Sequence of protein 1:
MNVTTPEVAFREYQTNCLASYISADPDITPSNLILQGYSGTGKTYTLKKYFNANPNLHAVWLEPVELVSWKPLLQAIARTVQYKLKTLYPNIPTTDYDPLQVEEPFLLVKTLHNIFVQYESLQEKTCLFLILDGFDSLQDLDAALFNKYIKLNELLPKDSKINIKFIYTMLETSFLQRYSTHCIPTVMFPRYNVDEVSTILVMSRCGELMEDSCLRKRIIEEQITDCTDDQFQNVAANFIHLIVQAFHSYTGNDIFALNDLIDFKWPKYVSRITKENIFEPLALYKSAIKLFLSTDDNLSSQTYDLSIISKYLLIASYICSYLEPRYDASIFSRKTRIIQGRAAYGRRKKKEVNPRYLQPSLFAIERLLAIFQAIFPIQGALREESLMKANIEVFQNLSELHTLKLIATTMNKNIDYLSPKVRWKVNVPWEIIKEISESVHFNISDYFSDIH

The following describes two proteins that form a bound complex.

Sequence of protein 2:
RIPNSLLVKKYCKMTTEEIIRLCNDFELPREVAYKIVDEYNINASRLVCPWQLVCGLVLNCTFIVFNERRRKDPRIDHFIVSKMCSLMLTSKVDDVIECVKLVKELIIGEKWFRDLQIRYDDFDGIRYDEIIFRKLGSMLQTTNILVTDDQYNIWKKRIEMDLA

Interface contacts:
Residue L408 in protein 1 is in contact with residue K367 in protein 2 (closest heavy-atom distance 3.3 Å).
Residue I357 in protein 1 interacts with residue N309 in protein 2 (closest heavy-atom distance 4.8 Å).
Residue L408 in protein 1 contacts residue V366 in protein 2 (closest heavy-atom distance 4.3 Å).
Residue I356 in protein 1 interacts with residue Q318 in protein 2 (closest heavy-atom distance 3.5 Å).
Residue E411 in protein 1 interacts with residue K367 in protein 2 (closest heavy-atom distance 4.4 Å).
Residue I356 in protein 1 contacts residue L372 in protein 2 (closest heavy-atom distance 4.8 Å).
Residue R355 in protein 1 is in contact with residue V314 in protein 2 (closest heavy-atom distance 3.4 Å).
Residue I356 in protein 1 contacts residue V314 in protein 2 (closest heavy-atom distance 3.3 Å).
Residue I357 in protein 1 is in contact with residue R312 in protein 2 (closest heavy-atom distance 3.6 Å).
Residue I357 in protein 1 contacts residue V314 in protein 2 (closest heavy-atom distance 4.4 Å).
Residue K353 in protein 1 is in contact with residue E364 in protein 2 (closest heavy-atom distance 4.1 Å).
Residue A407 in protein 1 is in contact with residue K367 in protein 2 (closest heavy-atom distance 4.3 Å).
Residue R355 in protein 1 contacts residue Q318 in protein 2 (closest heavy-atom distance 4.5 Å).
Residue K353 in protein 1 interacts with residue L368 in protein 2 (closest heavy-atom distance 3.6 Å).
Residue I356 in protein 1 interacts with residue C315 in protein 2 (closest heavy-atom distance 4.7 Å).
Residue R409 in protein 1 contacts residue G391 in protein 2 (closest heavy-atom distance 4.2 Å).
Residue R409 in protein 1 interacts with residue R336 in protein 2 (closest heavy-atom distance 3.9 Å).
Residue I356 in protein 1 interacts with residue R312 in protein 2 (closest heavy-atom distance 4.0 Å).
Residue I357 in protein 1 is in contact with residue L319 in protein 2 (closest heavy-atom distance 4.8 Å).
Residue Q358 in protein 1 interacts with residue Y277 in protein 2 (closest heavy-atom distance 3.6 Å).
Residue E411 in protein 1 interacts with residue K370 in protein 2 (closest heavy-atom distance 4.5 Å).
Residue L408 in protein 1 interacts with residue I363 in protein 2 (closest heavy-atom distance 4.1 Å).
Residue I356 in protein 1 interacts with residue L313 in protein 2 (closest heavy-atom distance 3.8 Å).
Residue Q358 in protein 1 is in contact with residue R312 in protein 2 (closest heavy-atom distance 3.8 Å).
Residue T354 in protein 1 is in contact with residue Q318 in protein 2 (closest heavy-atom distance 4.3 Å).
Residue L408 in protein 1 contacts residue F329 in protein 2 (closest heavy-atom distance 4.5 Å).
Residue Q358 in protein 1 interacts with residue V314 in protein 2 (closest heavy-atom distance 4.7 Å).
Residue Q358 in protein 1 interacts with residue L313 in protein 2 (closest heavy-atom distance 4.0 Å).
Residue T354 in protein 1 is in contact with residue L368 in protein 2 (closest heavy-atom distance 3.5 Å).
Residue R409 in protein 1 is in contact with residue D390 in protein 2 (closest heavy-atom distance 3.5 Å).
Residue I357 in protein 1 contacts residue L372 in protein 2 (closest heavy-atom distance 3.8 Å).
Residue I356 in protein 1 contacts residue L368 in protein 2 (closest heavy-atom distance 3.7 Å).
Residue Q358 in protein 1 is in contact with residue S311 in protein 2 (closest heavy-atom distance 3.4 Å).
Residue A407 in protein 1 is in contact with residue I363 in protein 2 (closest heavy-atom distance 4.7 Å).
Residue I357 in protein 1 is in contact with residue L313 in protein 2 (closest heavy-atom distance 4.9 Å).
Residue I356 in protein 1 interacts with residue L319 in protein 2 (closest heavy-atom distance 4.1 Å).